Contacts between the two chains:
Residue K103 in the second protein contacts residue I4 in the first protein (closest heavy-atom distance 3.5 Å).
Residue F33 in the second protein contacts residue G5 in the first protein (closest heavy-atom distance 3.3 Å).
Residue A102 in the second protein is in contact with residue V7 in the first protein (closest heavy-atom distance 3.9 Å).
Residue F33 in the second protein contacts residue I4 in the first protein (closest heavy-atom distance 4.7 Å).
Residue Y105 in the second protein interacts with residue A6 in the first protein (closest heavy-atom distance 3.5 Å).
Residue Y54 in the second protein contacts residue G5 in the first protein (closest heavy-atom distance 4.0 Å).
Residue Y35 in the second protein is in contact with residue I4 in the first protein (closest heavy-atom distance 3.6 Å).
Residue R31 in the second protein contacts residue A6 in the first protein (closest heavy-atom distance 4.3 Å).
Residue A102 in the second protein contacts residue I4 in the first protein (closest heavy-atom distance 3.5 Å).
Residue R101 in the second protein is in contact with residue V2 in the first protein (closest heavy-atom distance 2.8 Å).
Residue Y35 in the second protein contacts residue G3 in the first protein (closest heavy-atom distance 3.2 Å).
Residue R101 in the second protein is in contact with residue G3 in the first protein (closest heavy-atom distance 2.6 Å).
Residue A102 in the second protein is in contact with residue G5 in the first protein (closest heavy-atom distance 3.4 Å).
Residue Y105 in the second protein interacts with residue F8 in the first protein (closest heavy-atom distance 3.8 Å).
Residue Y106 in the second protein is in contact with residue V7 in the first protein (closest heavy-atom distance 3.5 Å).
Residue F34 in the second protein contacts residue V7 in the first protein (closest heavy-atom distance 3.4 Å).
Residue Y54 in the second protein interacts with residue G3 in the first protein (closest heavy-atom distance 3.4 Å).
Residue F34 in the second protein contacts residue G5 in the first protein (closest heavy-atom distance 4.3 Å).
Residue R114 in the second protein contacts residue I4 in the first protein (closest heavy-atom distance 3.6 Å).
Residue A102 in the second protein is in contact with residue A6 in the first protein (closest heavy-atom distance 3.9 Å).
Residue F33 in the second protein interacts with residue F8 in the first protein (closest heavy-atom distance 4.8 Å).
Residue R101 in the second protein contacts residue A1 in the first protein (closest heavy-atom distance 4.9 Å).
Residue F33 in the second protein interacts with residue V7 in the first protein (closest heavy-atom distance 4.7 Å).
Residue K103 in the second protein is in contact with residue G5 in the first protein (closest heavy-atom distance 2.6 Å).
Residue I115 in the second protein contacts residue V7 in the first protein (closest heavy-atom distance 4.4 Å).
Residue K103 in the second protein contacts residue V7 in the first protein (closest heavy-atom distance 2.8 Å).
Residue D32 in the second protein interacts with residue F8 in the first protein (closest heavy-atom distance 2.7 Å).
Residue Y105 in the second protein interacts with residue V7 in the first protein (closest heavy-atom distance 2.9 Å).
Residue Y54 in the second protein is in contact with residue I4 in the first protein (closest heavy-atom distance 3.2 Å).
Residue T29 in the second protein interacts with residue F8 in the first protein (closest heavy-atom distance 3.7 Å).
Residue Y105 in the second protein interacts with residue G5 in the first protein (closest heavy-atom distance 4.7 Å).
Residue I104 in the second protein is in contact with residue V7 in the first protein (closest heavy-atom distance 3.9 Å).
Residue R114 in the second protein is in contact with residue A1 in the first protein (closest heavy-atom distance 3.9 Å).
Residue D32 in the second protein is in contact with residue A6 in the first protein (closest heavy-atom distance 3.5 Å).
Residue R101 in the second protein contacts residue G5 in the first protein (closest heavy-atom distance 3.0 Å).
Residue I115 in the second protein is in contact with residue I4 in the first protein (closest heavy-atom distance 5.0 Å).
Residue R101 in the second protein is in contact with residue I4 in the first protein (closest heavy-atom distance 3.6 Å).
Residue K103 in the second protein contacts residue A6 in the first protein (closest heavy-atom distance 3.2 Å).
Residue Y106 in the second protein is in contact with residue F8 in the first protein (closest heavy-atom distance 3.4 Å).
Residue Y54 in the second protein interacts with residue V2 in the first protein (closest heavy-atom distance 4.5 Å).
Residue D32 in the second protein interacts with residue V7 in the first protein (closest heavy-atom distance 3.5 Å).
Residue Y35 in the second protein interacts with residue G5 in the first protein (closest heavy-atom distance 3.9 Å).
Residue R31 in the second protein contacts residue F8 in the first protein (closest heavy-atom distance 3.6 Å).
Residue F33 in the second protein contacts residue A6 in the first protein (closest heavy-atom distance 2.8 Å).
Residue F34 in the second protein is in contact with residue A6 in the first protein (closest heavy-atom distance 5.0 Å).

Sequence of the first protein:
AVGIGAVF

These two protein chains interact to form a complex.

Sequence of the second protein:
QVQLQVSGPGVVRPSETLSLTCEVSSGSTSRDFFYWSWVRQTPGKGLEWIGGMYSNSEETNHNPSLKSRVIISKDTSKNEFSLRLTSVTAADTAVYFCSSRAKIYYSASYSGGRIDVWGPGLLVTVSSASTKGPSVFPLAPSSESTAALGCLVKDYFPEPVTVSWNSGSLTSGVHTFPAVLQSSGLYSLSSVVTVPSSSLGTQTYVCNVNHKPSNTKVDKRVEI